The following describes two proteins that form a bound complex.

Sequence of chain A:
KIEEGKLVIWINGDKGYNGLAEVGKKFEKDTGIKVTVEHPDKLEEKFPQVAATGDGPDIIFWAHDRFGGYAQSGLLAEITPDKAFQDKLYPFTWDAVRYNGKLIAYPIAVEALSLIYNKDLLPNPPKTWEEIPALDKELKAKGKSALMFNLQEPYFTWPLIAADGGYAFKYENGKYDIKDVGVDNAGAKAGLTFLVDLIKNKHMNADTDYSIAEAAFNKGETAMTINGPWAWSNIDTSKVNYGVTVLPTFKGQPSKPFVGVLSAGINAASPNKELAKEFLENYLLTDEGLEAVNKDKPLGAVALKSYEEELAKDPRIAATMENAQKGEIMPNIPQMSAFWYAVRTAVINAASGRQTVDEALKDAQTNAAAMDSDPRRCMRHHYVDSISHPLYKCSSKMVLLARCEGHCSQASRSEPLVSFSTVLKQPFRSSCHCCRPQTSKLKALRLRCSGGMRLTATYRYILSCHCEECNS

Contacts between the two chains:
Residue Y351 in chain A contacts residue P55 in chain B (closest heavy-atom distance 3.0 Å).
Residue P344 in chain A contacts residue L48 in chain B (closest heavy-atom distance 3.8 Å).
Residue H393 in chain A is in contact with residue F67 in chain B (closest heavy-atom distance 3.4 Å).
Residue K452 in chain A contacts residue E131 in chain B (closest heavy-atom distance 3.0 Å).
Residue V395 in chain A interacts with residue T78 in chain B (closest heavy-atom distance 3.7 Å).
Residue M409 in chain A interacts with residue K80 in chain B (closest heavy-atom distance 3.7 Å).
Residue L411 in chain A is in contact with residue M128 in chain B (closest heavy-atom distance 3.5 Å).
Residue P344 in chain A is in contact with residue E47 in chain B (closest heavy-atom distance 3.2 Å).
Residue D383 in chain A is in contact with residue S22 in chain B (closest heavy-atom distance 4.2 Å).
Residue R457 in chain A interacts with residue H125 in chain B (closest heavy-atom distance 4.0 Å).
Residue M409 in chain A contacts residue M128 in chain B (closest heavy-atom distance 3.1 Å).
Residue H393 in chain A interacts with residue M76 in chain B (closest heavy-atom distance 3.3 Å).
Residue L411 in chain A contacts residue C129 in chain B (closest heavy-atom distance 3.1 Å).
Residue T376 in chain A interacts with residue Q58 in chain B (closest heavy-atom distance 3.3 Å).
Residue P58 in chain A is in contact with residue D45 in chain B (closest heavy-atom distance 3.9 Å).
Residue S347 in chain A contacts residue T51 in chain B (closest heavy-atom distance 3.5 Å).
Residue K454 in chain A contacts residue Q122 in chain B (closest heavy-atom distance 3.5 Å).
Residue M409 in chain A is in contact with residue I81 in chain B (closest heavy-atom distance 3.8 Å).
Residue L85 in chain A is in contact with residue L42 in chain B (closest heavy-atom distance 4.0 Å).
Residue Y472 in chain A interacts with residue E131 in chain B (closest heavy-atom distance 3.5 Å).
Residue R388 in chain A contacts residue N26 in chain B (closest heavy-atom distance 3.6 Å).
Residue N377 in chain A contacts residue Q58 in chain B (closest heavy-atom distance 4.2 Å).
Residue S384 in chain A is in contact with residue N26 in chain B (closest heavy-atom distance 2.7 Å).
Residue Q82 in chain A is in contact with residue T44 in chain B (closest heavy-atom distance 3.5 Å).
Residue D385 in chain A is in contact with residue N26 in chain B (closest heavy-atom distance 2.7 Å).
Residue R391 in chain A contacts residue G28 in chain B (closest heavy-atom distance 3.2 Å).
Residue L474 in chain A contacts residue Q64 in chain B (closest heavy-atom distance 4.2 Å).
Residue V395 in chain A is in contact with residue I81 in chain B (closest heavy-atom distance 4.0 Å).
Residue V410 in chain A contacts residue M128 in chain B (closest heavy-atom distance 4.0 Å).
Residue Y351 in chain A interacts with residue T54 in chain B (closest heavy-atom distance 3.1 Å).
Residue P344 in chain A is in contact with residue T51 in chain B (closest heavy-atom distance 3.0 Å).
Residue S347 in chain A contacts residue T52 in chain B (closest heavy-atom distance 4.0 Å).
Residue A348 in chain A is in contact with residue T51 in chain B (closest heavy-atom distance 3.4 Å).
Residue M390 in chain A is in contact with residue L27 in chain B (closest heavy-atom distance 3.3 Å).
Residue M390 in chain A interacts with residue N26 in chain B (closest heavy-atom distance 3.0 Å).
Residue G79 in chain A contacts residue T44 in chain B (closest heavy-atom distance 3.0 Å).
Residue R391 in chain A contacts residue E131 in chain B (closest heavy-atom distance 3.1 Å).
Residue L456 in chain A is in contact with residue H125 in chain B (closest heavy-atom distance 3.5 Å).
Residue L411 in chain A interacts with residue N123 in chain B (closest heavy-atom distance 3.7 Å).
Residue Q82 in chain A is in contact with residue E47 in chain B (closest heavy-atom distance 4.2 Å).
Residue N377 in chain A interacts with residue T54 in chain B (closest heavy-atom distance 3.1 Å).
Residue Q345 in chain A interacts with residue T51 in chain B (closest heavy-atom distance 3.9 Å).
Residue R76 in chain A contacts residue L48 in chain B (closest heavy-atom distance 3.9 Å).
Residue H392 in chain A contacts residue G28 in chain B (closest heavy-atom distance 3.6 Å).
Residue L474 in chain A contacts residue E131 in chain B (closest heavy-atom distance 3.8 Å).
Residue Q59 in chain A contacts residue E41 in chain B (closest heavy-atom distance 3.6 Å).
Residue S83 in chain A contacts residue T44 in chain B (closest heavy-atom distance 3.5 Å).
Residue S347 in chain A interacts with residue L48 in chain B (closest heavy-atom distance 2.7 Å).
Residue P386 in chain A contacts residue N26 in chain B (closest heavy-atom distance 3.2 Å).
Residue Q345 in chain A is in contact with residue E47 in chain B (closest heavy-atom distance 2.9 Å).
Residue P58 in chain A interacts with residue L42 in chain B (closest heavy-atom distance 3.7 Å).
Residue K408 in chain A interacts with residue H125 in chain B (closest heavy-atom distance 3.8 Å).
Residue N377 in chain A contacts residue P55 in chain B (closest heavy-atom distance 3.7 Å).
Residue H393 in chain A contacts residue G28 in chain B (closest heavy-atom distance 3.1 Å).
Residue K454 in chain A interacts with residue N123 in chain B (closest heavy-atom distance 2.8 Å).
Residue L411 in chain A contacts residue I85 in chain B (closest heavy-atom distance 3.4 Å).
Residue A348 in chain A is in contact with residue T54 in chain B (closest heavy-atom distance 3.5 Å).
Residue Y472 in chain A interacts with residue N123 in chain B (closest heavy-atom distance 4.0 Å).
Residue S83 in chain A is in contact with residue R20 in chain B (closest heavy-atom distance 3.7 Å).
Residue Y472 in chain A contacts residue M130 in chain B (closest heavy-atom distance 3.9 Å).

Sequence of chain B:
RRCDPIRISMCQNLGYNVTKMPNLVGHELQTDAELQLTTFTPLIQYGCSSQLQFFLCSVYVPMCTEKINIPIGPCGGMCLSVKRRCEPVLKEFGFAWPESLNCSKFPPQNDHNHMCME